Sequence of the second protein:
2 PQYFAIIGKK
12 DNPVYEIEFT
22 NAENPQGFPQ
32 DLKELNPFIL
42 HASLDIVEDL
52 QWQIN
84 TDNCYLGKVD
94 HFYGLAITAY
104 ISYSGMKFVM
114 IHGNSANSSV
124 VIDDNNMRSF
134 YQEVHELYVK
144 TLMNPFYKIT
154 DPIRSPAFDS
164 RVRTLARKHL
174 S

Sequence of the first protein:
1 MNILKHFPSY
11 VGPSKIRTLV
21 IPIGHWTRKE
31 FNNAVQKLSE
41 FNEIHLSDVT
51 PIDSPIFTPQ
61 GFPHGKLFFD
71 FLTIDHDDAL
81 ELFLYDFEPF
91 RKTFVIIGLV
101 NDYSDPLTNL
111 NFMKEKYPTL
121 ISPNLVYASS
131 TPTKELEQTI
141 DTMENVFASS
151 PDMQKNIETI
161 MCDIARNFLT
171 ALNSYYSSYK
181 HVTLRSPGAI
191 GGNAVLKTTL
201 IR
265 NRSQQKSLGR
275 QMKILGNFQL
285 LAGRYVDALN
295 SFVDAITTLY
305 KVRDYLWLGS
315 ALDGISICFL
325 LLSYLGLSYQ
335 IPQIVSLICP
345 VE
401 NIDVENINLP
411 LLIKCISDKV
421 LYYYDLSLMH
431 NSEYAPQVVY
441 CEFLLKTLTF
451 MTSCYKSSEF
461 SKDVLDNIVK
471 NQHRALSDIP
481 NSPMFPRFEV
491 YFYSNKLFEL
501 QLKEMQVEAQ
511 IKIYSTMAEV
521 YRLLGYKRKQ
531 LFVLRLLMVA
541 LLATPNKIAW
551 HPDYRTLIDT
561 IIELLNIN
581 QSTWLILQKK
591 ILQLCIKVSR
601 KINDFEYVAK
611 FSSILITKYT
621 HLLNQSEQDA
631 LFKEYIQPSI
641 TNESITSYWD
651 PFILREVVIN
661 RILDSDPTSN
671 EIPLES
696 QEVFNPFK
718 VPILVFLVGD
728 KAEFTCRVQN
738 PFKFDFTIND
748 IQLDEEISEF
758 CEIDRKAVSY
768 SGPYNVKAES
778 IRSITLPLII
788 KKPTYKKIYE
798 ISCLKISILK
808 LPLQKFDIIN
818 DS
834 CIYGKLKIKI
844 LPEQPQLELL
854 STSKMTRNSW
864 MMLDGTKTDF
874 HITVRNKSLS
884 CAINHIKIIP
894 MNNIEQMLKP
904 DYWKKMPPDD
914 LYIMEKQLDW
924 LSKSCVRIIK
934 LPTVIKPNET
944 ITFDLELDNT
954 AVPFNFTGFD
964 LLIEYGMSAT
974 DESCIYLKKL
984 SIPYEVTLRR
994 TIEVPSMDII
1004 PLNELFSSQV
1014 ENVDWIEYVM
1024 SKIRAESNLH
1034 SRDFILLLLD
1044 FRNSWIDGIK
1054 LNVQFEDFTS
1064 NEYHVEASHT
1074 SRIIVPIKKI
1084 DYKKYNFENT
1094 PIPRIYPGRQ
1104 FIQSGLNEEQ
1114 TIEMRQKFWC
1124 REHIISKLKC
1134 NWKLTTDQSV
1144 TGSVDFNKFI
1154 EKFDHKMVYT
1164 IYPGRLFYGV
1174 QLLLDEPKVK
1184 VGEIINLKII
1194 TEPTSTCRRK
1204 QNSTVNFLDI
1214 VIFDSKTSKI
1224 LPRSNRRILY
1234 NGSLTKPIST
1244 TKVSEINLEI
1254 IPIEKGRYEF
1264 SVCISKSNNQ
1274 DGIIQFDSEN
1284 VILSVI

Interface contacts:
Residue T583 in the first protein contacts residue P14 in the second protein (closest heavy-atom distance 4.7 Å).
Residue K529 in the first protein is in contact with residue A43 in the second protein (closest heavy-atom distance 4.0 Å).
Residue F532 in the first protein interacts with residue A43 in the second protein (closest heavy-atom distance 3.8 Å).
Residue F532 in the first protein contacts residue F95 in the second protein (closest heavy-atom distance 3.4 Å).
Residue W584 in the first protein interacts with residue P38 in the second protein (closest heavy-atom distance 3.7 Å).
Residue Q581 in the first protein contacts residue K11 in the second protein (closest heavy-atom distance 3.2 Å).
Residue R528 in the first protein interacts with residue L45 in the second protein (closest heavy-atom distance 3.6 Å).
Residue R487 in the first protein is in contact with residue D50 in the second protein (closest heavy-atom distance 2.8 Å).
Residue F488 in the first protein is in contact with residue Q54 in the second protein (closest heavy-atom distance 3.5 Å).
Residue I201 in the first protein interacts with residue Y96 in the second protein (closest heavy-atom distance 4.2 Å).
Residue F532 in the first protein is in contact with residue F39 in the second protein (closest heavy-atom distance 3.6 Å).
Residue R528 in the first protein contacts residue H42 in the second protein (closest heavy-atom distance 2.9 Å).
Residue W584 in the first protein is in contact with residue E17 in the second protein (closest heavy-atom distance 3.0 Å).
Residue F532 in the first protein interacts with residue L36 in the second protein (closest heavy-atom distance 4.5 Å).
Residue K529 in the first protein is in contact with residue D93 in the second protein (closest heavy-atom distance 4.0 Å).
Residue F498 in the first protein is in contact with residue F95 in the second protein (closest heavy-atom distance 3.5 Å).
Residue L587 in the first protein interacts with residue H42 in the second protein (closest heavy-atom distance 3.5 Å).
Residue W584 in the first protein contacts residue I8 in the second protein (closest heavy-atom distance 4.1 Å).
Residue Y526 in the first protein contacts residue D50 in the second protein (closest heavy-atom distance 2.8 Å).
Residue R528 in the first protein contacts residue D46 in the second protein (closest heavy-atom distance 2.2 Å).
Residue R528 in the first protein contacts residue D12 in the second protein (closest heavy-atom distance 2.8 Å).
Residue Y491 in the first protein is in contact with residue D93 in the second protein (closest heavy-atom distance 2.4 Å).
Residue K590 in the first protein is in contact with residue P38 in the second protein (closest heavy-atom distance 4.1 Å).
Residue L502 in the first protein is in contact with residue Y96 in the second protein (closest heavy-atom distance 3.7 Å).
Residue R535 in the first protein is in contact with residue F39 in the second protein (closest heavy-atom distance 3.7 Å).
Residue R528 in the first protein contacts residue E49 in the second protein (closest heavy-atom distance 4.0 Å).
Residue I591 in the first protein interacts with residue F39 in the second protein (closest heavy-atom distance 3.3 Å).
Residue F498 in the first protein contacts residue Y96 in the second protein (closest heavy-atom distance 2.9 Å).
Residue T583 in the first protein interacts with residue N13 in the second protein (closest heavy-atom distance 3.4 Å).
Residue W584 in the first protein contacts residue L41 in the second protein (closest heavy-atom distance 3.9 Å).
Residue L500 in the first protein interacts with residue Y96 in the second protein (closest heavy-atom distance 3.4 Å).
Residue R528 in the first protein is in contact with residue A43 in the second protein (closest heavy-atom distance 4.4 Å).
Residue W584 in the first protein contacts residue P14 in the second protein (closest heavy-atom distance 3.6 Å).
Residue N495 in the first protein interacts with residue H94 in the second protein (closest heavy-atom distance 3.7 Å).
Residue K529 in the first protein contacts residue I40 in the second protein (closest heavy-atom distance 4.4 Å).
Residue R535 in the first protein is in contact with residue E35 in the second protein (closest heavy-atom distance 4.4 Å).
Residue F488 in the first protein contacts residue L51 in the second protein (closest heavy-atom distance 3.5 Å).
Residue T583 in the first protein interacts with residue K11 in the second protein (closest heavy-atom distance 3.8 Å).
Residue Y491 in the first protein contacts residue I47 in the second protein (closest heavy-atom distance 3.6 Å).
Residue K529 in the first protein is in contact with residue D46 in the second protein (closest heavy-atom distance 3.3 Å).
Residue S582 in the first protein contacts residue D12 in the second protein (closest heavy-atom distance 4.5 Å).
Residue R535 in the first protein is in contact with residue L36 in the second protein (closest heavy-atom distance 3.1 Å).
Residue S582 in the first protein contacts residue K11 in the second protein (closest heavy-atom distance 3.6 Å).
Residue W584 in the first protein interacts with residue H42 in the second protein (closest heavy-atom distance 3.7 Å).
Residue W584 in the first protein interacts with residue D12 in the second protein (closest heavy-atom distance 3.9 Å).
Residue K527 in the first protein contacts residue D46 in the second protein (closest heavy-atom distance 3.5 Å).
Residue L587 in the first protein is in contact with residue P38 in the second protein (closest heavy-atom distance 4.6 Å).
Residue W584 in the first protein contacts residue N13 in the second protein (closest heavy-atom distance 4.4 Å).
Residue L587 in the first protein contacts residue F39 in the second protein (closest heavy-atom distance 3.4 Å).
Residue Y526 in the first protein contacts residue D46 in the second protein (closest heavy-atom distance 3.0 Å).
Residue Q581 in the first protein interacts with residue D12 in the second protein (closest heavy-atom distance 3.6 Å).
Residue Y526 in the first protein is in contact with residue I47 in the second protein (closest heavy-atom distance 4.5 Å).
Residue W584 in the first protein is in contact with residue Y4 in the second protein (closest heavy-atom distance 4.3 Å).
Residue K590 in the first protein is in contact with residue E35 in the second protein (closest heavy-atom distance 4.6 Å).
Residue L531 in the first protein interacts with residue H42 in the second protein (closest heavy-atom distance 3.9 Å).
Residue K529 in the first protein interacts with residue I47 in the second protein (closest heavy-atom distance 4.2 Å).
Residue K590 in the first protein is in contact with residue F39 in the second protein (closest heavy-atom distance 3.9 Å).
Residue F532 in the first protein contacts residue I40 in the second protein (closest heavy-atom distance 3.9 Å).
Residue F488 in the first protein interacts with residue D50 in the second protein (closest heavy-atom distance 3.0 Å).
Residue T583 in the first protein is in contact with residue D12 in the second protein (closest heavy-atom distance 4.0 Å).

This data describes a binding interaction between two proteins.